These two protein chains interact to form a complex.

Residue-level contacts at the interface:
Residue P269 in protein 2 is in contact with residue I13 in protein 1 (closest heavy-atom distance 4.2 Å).
Residue A231 in protein 2 contacts residue L8 in protein 1 (closest heavy-atom distance 3.5 Å).
Residue G268 in protein 2 interacts with residue I13 in protein 1 (closest heavy-atom distance 4.4 Å).
Residue A231 in protein 2 interacts with residue Y5 in protein 1 (closest heavy-atom distance 3.9 Å).
Residue A231 in protein 2 interacts with residue T12 in protein 1 (closest heavy-atom distance 4.6 Å).
Residue G230 in protein 2 is in contact with residue R9 in protein 1 (closest heavy-atom distance 3.9 Å).
Residue M267 in protein 2 is in contact with residue I13 in protein 1 (closest heavy-atom distance 4.5 Å).
Residue A231 in protein 2 is in contact with residue R9 in protein 1 (closest heavy-atom distance 3.6 Å).
Residue G230 in protein 2 contacts residue Y5 in protein 1 (closest heavy-atom distance 4.0 Å).
Residue G234 in protein 2 interacts with residue I13 in protein 1 (closest heavy-atom distance 3.8 Å).
Residue F229 in protein 2 is in contact with residue Y5 in protein 1 (closest heavy-atom distance 4.2 Å).
Residue I235 in protein 2 interacts with residue I13 in protein 1 (closest heavy-atom distance 3.7 Å).
Residue L233 in protein 2 interacts with residue T12 in protein 1 (closest heavy-atom distance 4.3 Å).
Residue L233 in protein 2 is in contact with residue R9 in protein 1 (closest heavy-atom distance 4.7 Å).

Sequence of protein 2:
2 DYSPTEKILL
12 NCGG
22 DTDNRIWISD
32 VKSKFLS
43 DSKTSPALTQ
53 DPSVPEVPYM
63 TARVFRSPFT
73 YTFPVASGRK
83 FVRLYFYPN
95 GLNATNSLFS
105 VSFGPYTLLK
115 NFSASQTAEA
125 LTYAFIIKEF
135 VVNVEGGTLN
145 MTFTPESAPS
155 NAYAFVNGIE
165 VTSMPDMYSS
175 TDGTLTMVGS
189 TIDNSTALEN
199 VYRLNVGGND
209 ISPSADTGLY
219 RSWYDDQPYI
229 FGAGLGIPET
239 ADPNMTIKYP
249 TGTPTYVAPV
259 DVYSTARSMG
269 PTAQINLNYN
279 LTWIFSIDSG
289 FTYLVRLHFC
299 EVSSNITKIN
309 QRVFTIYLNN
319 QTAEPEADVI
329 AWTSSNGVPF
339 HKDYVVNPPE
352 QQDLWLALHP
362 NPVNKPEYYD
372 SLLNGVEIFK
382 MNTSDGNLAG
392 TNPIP

Sequence of protein 1:
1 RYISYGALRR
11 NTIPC